These two protein chains interact to form a complex.

Sequence of protein 1:
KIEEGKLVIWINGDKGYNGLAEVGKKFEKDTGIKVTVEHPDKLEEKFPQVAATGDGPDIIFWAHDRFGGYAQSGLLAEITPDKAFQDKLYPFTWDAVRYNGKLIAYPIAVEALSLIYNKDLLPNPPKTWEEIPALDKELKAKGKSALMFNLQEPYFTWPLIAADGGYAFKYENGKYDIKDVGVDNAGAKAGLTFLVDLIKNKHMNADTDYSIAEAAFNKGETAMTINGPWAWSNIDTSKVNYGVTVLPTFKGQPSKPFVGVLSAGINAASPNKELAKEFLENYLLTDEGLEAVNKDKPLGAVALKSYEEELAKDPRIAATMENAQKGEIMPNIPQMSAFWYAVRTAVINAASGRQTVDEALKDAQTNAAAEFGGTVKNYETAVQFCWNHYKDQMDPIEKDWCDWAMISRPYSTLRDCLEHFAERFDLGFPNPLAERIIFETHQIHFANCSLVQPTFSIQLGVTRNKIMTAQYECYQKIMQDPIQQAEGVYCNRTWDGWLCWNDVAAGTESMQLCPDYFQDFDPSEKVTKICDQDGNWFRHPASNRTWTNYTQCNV

Sequence of protein 2:
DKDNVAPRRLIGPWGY

Residue-level contacts at the interface:
Residue W513 in protein 1 interacts with residue P7 in protein 2 (closest heavy-atom distance 4.3 Å).
Residue Q534 in protein 1 interacts with residue K2 in protein 2 (closest heavy-atom distance 2.9 Å).
Residue Q534 in protein 1 contacts residue N4 in protein 2 (closest heavy-atom distance 2.6 Å).
Residue F533 in protein 1 is in contact with residue D3 in protein 2 (closest heavy-atom distance 3.4 Å).
Residue Q534 in protein 1 contacts residue D3 in protein 2 (closest heavy-atom distance 2.9 Å).
Residue Y532 in protein 1 contacts residue D3 in protein 2 (closest heavy-atom distance 4.2 Å).
Residue H555 in protein 1 interacts with residue P13 in protein 2 (closest heavy-atom distance 3.4 Å).
Residue F536 in protein 1 is in contact with residue I11 in protein 2 (closest heavy-atom distance 4.0 Å).
Residue R356 in protein 1 interacts with residue R9 in protein 2 (closest heavy-atom distance 4.4 Å).
Residue F533 in protein 1 contacts residue K2 in protein 2 (closest heavy-atom distance 3.8 Å).
Residue W513 in protein 1 is in contact with residue I11 in protein 2 (closest heavy-atom distance 4.0 Å).
Residue V477 in protein 1 interacts with residue D1 in protein 2 (closest heavy-atom distance 3.9 Å).
Residue T563 in protein 1 is in contact with residue Y16 in protein 2 (closest heavy-atom distance 2.9 Å).
Residue F533 in protein 1 interacts with residue A6 in protein 2 (closest heavy-atom distance 3.5 Å).
Residue D535 in protein 1 interacts with residue V5 in protein 2 (closest heavy-atom distance 3.7 Å).
Residue T478 in protein 1 contacts residue K2 in protein 2 (closest heavy-atom distance 3.6 Å).
Residue A557 in protein 1 contacts residue W14 in protein 2 (closest heavy-atom distance 3.4 Å).
Residue S354 in protein 1 interacts with residue V5 in protein 2 (closest heavy-atom distance 4.4 Å).
Residue D535 in protein 1 interacts with residue N4 in protein 2 (closest heavy-atom distance 3.3 Å).
Residue N569 in protein 1 contacts residue I11 in protein 2 (closest heavy-atom distance 3.4 Å).
Residue F533 in protein 1 interacts with residue P7 in protein 2 (closest heavy-atom distance 3.7 Å).
Residue T566 in protein 1 interacts with residue I11 in protein 2 (closest heavy-atom distance 4.0 Å).
Residue D531 in protein 1 is in contact with residue K2 in protein 2 (closest heavy-atom distance 3.0 Å).
Residue T561 in protein 1 is in contact with residue G15 in protein 2 (closest heavy-atom distance 4.3 Å).
Residue S558 in protein 1 is in contact with residue W14 in protein 2 (closest heavy-atom distance 3.4 Å).
Residue D511 in protein 1 interacts with residue Y16 in protein 2 (closest heavy-atom distance 3.2 Å).
Residue W562 in protein 1 interacts with residue G12 in protein 2 (closest heavy-atom distance 2.9 Å).
Residue R356 in protein 1 interacts with residue L10 in protein 2 (closest heavy-atom distance 3.7 Å).
Residue T561 in protein 1 contacts residue Y16 in protein 2 (closest heavy-atom distance 4.3 Å).
Residue F533 in protein 1 interacts with residue V5 in protein 2 (closest heavy-atom distance 4.0 Å).
Residue R560 in protein 1 is in contact with residue P13 in protein 2 (closest heavy-atom distance 4.2 Å).
Residue R417 in protein 1 interacts with residue Y16 in protein 2 (closest heavy-atom distance 2.8 Å).
Residue W562 in protein 1 contacts residue G15 in protein 2 (closest heavy-atom distance 4.0 Å).
Residue F533 in protein 1 contacts residue N4 in protein 2 (closest heavy-atom distance 4.5 Å).
Residue R560 in protein 1 contacts residue W14 in protein 2 (closest heavy-atom distance 3.1 Å).
Residue Q534 in protein 1 is in contact with residue D1 in protein 2 (closest heavy-atom distance 4.5 Å).
Residue E421 in protein 1 is in contact with residue Y16 in protein 2 (closest heavy-atom distance 2.5 Å).
Residue G355 in protein 1 interacts with residue D3 in protein 2 (closest heavy-atom distance 3.3 Å).
Residue S558 in protein 1 interacts with residue P13 in protein 2 (closest heavy-atom distance 2.6 Å).
Residue W562 in protein 1 interacts with residue Y16 in protein 2 (closest heavy-atom distance 3.7 Å).
Residue K481 in protein 1 contacts residue K2 in protein 2 (closest heavy-atom distance 4.0 Å).
Residue T478 in protein 1 interacts with residue D3 in protein 2 (closest heavy-atom distance 2.8 Å).
Residue Y565 in protein 1 contacts residue Y16 in protein 2 (closest heavy-atom distance 4.4 Å).
Residue V477 in protein 1 contacts residue K2 in protein 2 (closest heavy-atom distance 3.9 Å).
Residue W513 in protein 1 interacts with residue Y16 in protein 2 (closest heavy-atom distance 3.5 Å).
Residue Y532 in protein 1 is in contact with residue K2 in protein 2 (closest heavy-atom distance 3.3 Å).
Residue W513 in protein 1 is in contact with residue L10 in protein 2 (closest heavy-atom distance 3.7 Å).
Residue A557 in protein 1 is in contact with residue P13 in protein 2 (closest heavy-atom distance 3.9 Å).
Residue S354 in protein 1 is in contact with residue P7 in protein 2 (closest heavy-atom distance 3.8 Å).
Residue Q154 in protein 1 interacts with residue R9 in protein 2 (closest heavy-atom distance 2.7 Å).
Residue W562 in protein 1 contacts residue P13 in protein 2 (closest heavy-atom distance 3.8 Å).
Residue R356 in protein 1 contacts residue P7 in protein 2 (closest heavy-atom distance 3.5 Å).
Residue D209 in protein 1 contacts residue R8 in protein 2 (closest heavy-atom distance 3.5 Å).
Residue F431 in protein 1 is in contact with residue Y16 in protein 2 (closest heavy-atom distance 3.7 Å).
Residue D535 in protein 1 contacts residue A6 in protein 2 (closest heavy-atom distance 3.0 Å).
Residue I350 in protein 1 is in contact with residue R9 in protein 2 (closest heavy-atom distance 3.9 Å).
Residue G512 in protein 1 is in contact with residue Y16 in protein 2 (closest heavy-atom distance 3.9 Å).
Residue Y565 in protein 1 contacts residue I11 in protein 2 (closest heavy-atom distance 4.1 Å).
Residue F536 in protein 1 interacts with residue A6 in protein 2 (closest heavy-atom distance 3.4 Å).
Residue W562 in protein 1 is in contact with residue I11 in protein 2 (closest heavy-atom distance 3.2 Å).